Sequence of protein 2:
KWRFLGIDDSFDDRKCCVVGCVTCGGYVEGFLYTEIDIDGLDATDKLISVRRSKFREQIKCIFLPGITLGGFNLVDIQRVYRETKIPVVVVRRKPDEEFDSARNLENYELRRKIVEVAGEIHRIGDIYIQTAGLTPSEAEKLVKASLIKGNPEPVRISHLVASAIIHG

Sequence of protein 1:
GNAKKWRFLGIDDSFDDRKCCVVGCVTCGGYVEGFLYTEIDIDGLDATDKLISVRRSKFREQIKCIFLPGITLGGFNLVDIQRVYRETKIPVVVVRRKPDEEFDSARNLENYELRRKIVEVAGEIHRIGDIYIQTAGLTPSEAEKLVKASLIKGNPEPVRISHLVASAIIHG

Residue-level contacts at the interface:
Residue E163 in protein 1 contacts residue Y32 in protein 2 (closest heavy-atom distance 3.4 Å).
Residue I167 in protein 1 interacts with residue F36 in protein 2 (closest heavy-atom distance 3.9 Å).
Residue K158 in protein 1 is in contact with residue Y32 in protein 2 (closest heavy-atom distance 3.5 Å).
Residue F36 in protein 1 interacts with residue A174 in protein 2 (closest heavy-atom distance 3.6 Å).
Residue L170 in protein 1 interacts with residue E34 in protein 2 (closest heavy-atom distance 3.8 Å).
Residue V171 in protein 1 interacts with residue V171 in protein 2 (closest heavy-atom distance 3.6 Å).
Residue F36 in protein 1 contacts residue F36 in protein 2 (closest heavy-atom distance 4.2 Å).
Residue L170 in protein 1 is in contact with residue V33 in protein 2 (closest heavy-atom distance 4.4 Å).
Residue R166 in protein 1 is in contact with residue Y32 in protein 2 (closest heavy-atom distance 3.2 Å).
Residue Y32 in protein 1 contacts residue R166 in protein 2 (closest heavy-atom distance 3.2 Å).
Residue G35 in protein 1 interacts with residue L170 in protein 2 (closest heavy-atom distance 4.0 Å).
Residue I167 in protein 1 is in contact with residue V33 in protein 2 (closest heavy-atom distance 4.5 Å).
Residue F36 in protein 1 contacts residue V171 in protein 2 (closest heavy-atom distance 3.3 Å).
Residue R58 in protein 1 is in contact with residue G178 in protein 2 (closest heavy-atom distance 3.7 Å).
Residue A174 in protein 1 interacts with residue Y38 in protein 2 (closest heavy-atom distance 3.5 Å).
Residue L170 in protein 1 is in contact with residue G35 in protein 2 (closest heavy-atom distance 4.2 Å).
Residue V33 in protein 1 interacts with residue L170 in protein 2 (closest heavy-atom distance 4.1 Å).
Residue V171 in protein 1 interacts with residue F36 in protein 2 (closest heavy-atom distance 3.3 Å).
Residue E34 in protein 1 contacts residue L170 in protein 2 (closest heavy-atom distance 3.8 Å).
Residue V33 in protein 1 interacts with residue I167 in protein 2 (closest heavy-atom distance 4.3 Å).
Residue V33 in protein 1 contacts residue R166 in protein 2 (closest heavy-atom distance 2.9 Å).
Residue L37 in protein 1 is in contact with residue A174 in protein 2 (closest heavy-atom distance 4.1 Å).
Residue I175 in protein 1 interacts with residue I175 in protein 2 (closest heavy-atom distance 3.5 Å).
Residue I157 in protein 1 is in contact with residue Y32 in protein 2 (closest heavy-atom distance 4.2 Å).
Residue Y32 in protein 1 interacts with residue E163 in protein 2 (closest heavy-atom distance 3.5 Å).
Residue A174 in protein 1 contacts residue L37 in protein 2 (closest heavy-atom distance 4.1 Å).
Residue Y32 in protein 1 is in contact with residue K158 in protein 2 (closest heavy-atom distance 3.6 Å).
Residue Y38 in protein 1 is in contact with residue I175 in protein 2 (closest heavy-atom distance 3.9 Å).
Residue I175 in protein 1 is in contact with residue Y38 in protein 2 (closest heavy-atom distance 3.8 Å).
Residue R166 in protein 1 interacts with residue E34 in protein 2 (closest heavy-atom distance 4.7 Å).
Residue G178 in protein 1 interacts with residue Y38 in protein 2 (closest heavy-atom distance 2.9 Å).
Residue R166 in protein 1 interacts with residue V33 in protein 2 (closest heavy-atom distance 2.9 Å).
Residue Y32 in protein 1 interacts with residue I157 in protein 2 (closest heavy-atom distance 4.0 Å).
Residue A174 in protein 1 contacts residue R58 in protein 2 (closest heavy-atom distance 4.9 Å).
Residue A174 in protein 1 interacts with residue F36 in protein 2 (closest heavy-atom distance 3.4 Å).
Residue F36 in protein 1 contacts residue L170 in protein 2 (closest heavy-atom distance 3.6 Å).
Residue V33 in protein 1 interacts with residue V33 in protein 2 (closest heavy-atom distance 4.7 Å).
Residue L170 in protein 1 is in contact with residue F36 in protein 2 (closest heavy-atom distance 3.7 Å).
Residue E34 in protein 1 interacts with residue R166 in protein 2 (closest heavy-atom distance 4.7 Å).
Residue Y38 in protein 1 contacts residue A174 in protein 2 (closest heavy-atom distance 3.6 Å).
Residue F36 in protein 1 interacts with residue I167 in protein 2 (closest heavy-atom distance 4.0 Å).
Residue G178 in protein 1 interacts with residue R58 in protein 2 (closest heavy-atom distance 2.1 Å).

The following describes two proteins that form a bound complex.